This data describes a binding interaction between two proteins.

Sequence of chain A:
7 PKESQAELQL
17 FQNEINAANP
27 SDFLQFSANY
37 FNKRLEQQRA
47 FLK

Residue-level contacts at the interface:
Residue F29 in chain B is in contact with residue E13 in chain A (closest heavy-atom distance 3.5 Å).
Residue S33 in chain B is in contact with residue F37 in chain A (closest heavy-atom distance 3.6 Å).
Residue F17 in chain B interacts with residue F17 in chain A (closest heavy-atom distance 3.7 Å).
Residue F17 in chain B is in contact with residue L14 in chain A (closest heavy-atom distance 3.8 Å).
Residue F17 in chain B is in contact with residue F37 in chain A (closest heavy-atom distance 4.0 Å).
Residue L41 in chain B contacts residue A34 in chain A (closest heavy-atom distance 3.5 Å).
Residue P26 in chain B contacts residue S10 in chain A (closest heavy-atom distance 4.3 Å).
Residue L30 in chain B is in contact with residue E13 in chain A (closest heavy-atom distance 3.5 Å).
Residue N38 in chain B contacts residue N38 in chain A (closest heavy-atom distance 3.2 Å).
Residue L14 in chain B interacts with residue F17 in chain A (closest heavy-atom distance 3.8 Å).
Residue Q18 in chain B is in contact with residue Q18 in chain A (closest heavy-atom distance 2.9 Å).
Residue L6 in chain B interacts with residue N25 in chain A (closest heavy-atom distance 3.7 Å).
Residue L41 in chain B interacts with residue Q31 in chain A (closest heavy-atom distance 3.8 Å).
Residue L30 in chain B interacts with residue F37 in chain A (closest heavy-atom distance 3.7 Å).
Residue A34 in chain B contacts residue N38 in chain A (closest heavy-atom distance 3.8 Å).
Residue S10 in chain B is in contact with residue P26 in chain A (closest heavy-atom distance 4.4 Å).
Residue L41 in chain B contacts residue D28 in chain A (closest heavy-atom distance 5.0 Å).
Residue N25 in chain B interacts with residue S10 in chain A (closest heavy-atom distance 4.8 Å).
Residue F37 in chain B interacts with residue L30 in chain A (closest heavy-atom distance 3.8 Å).
Residue Q44 in chain B contacts residue L30 in chain A (closest heavy-atom distance 3.5 Å).
Residue L30 in chain B interacts with residue Q44 in chain A (closest heavy-atom distance 3.6 Å).
Residue F29 in chain B contacts residue S10 in chain A (closest heavy-atom distance 3.9 Å).
Residue Q31 in chain B is in contact with residue L41 in chain A (closest heavy-atom distance 3.8 Å).
Residue N25 in chain B contacts residue P7 in chain A (closest heavy-atom distance 3.2 Å).
Residue A34 in chain B is in contact with residue L41 in chain A (closest heavy-atom distance 3.5 Å).
Residue F37 in chain B is in contact with residue F17 in chain A (closest heavy-atom distance 3.9 Å).
Residue E13 in chain B is in contact with residue L30 in chain A (closest heavy-atom distance 3.7 Å).
Residue F37 in chain B contacts residue S33 in chain A (closest heavy-atom distance 3.6 Å).
Residue L14 in chain B interacts with residue Q18 in chain A (closest heavy-atom distance 4.5 Å).
Residue L41 in chain B interacts with residue L30 in chain A (closest heavy-atom distance 3.6 Å).
Residue R40 in chain B contacts residue L30 in chain A (closest heavy-atom distance 3.5 Å).
Residue F37 in chain B contacts residue A34 in chain A (closest heavy-atom distance 3.7 Å).
Residue S10 in chain B contacts residue F29 in chain A (closest heavy-atom distance 3.9 Å).
Residue Q18 in chain B interacts with residue L14 in chain A (closest heavy-atom distance 4.5 Å).
Residue S5 in chain B contacts residue N22 in chain A (closest heavy-atom distance 5.0 Å).
Residue L30 in chain B is in contact with residue L41 in chain A (closest heavy-atom distance 3.8 Å).
Residue F29 in chain B interacts with residue F37 in chain A (closest heavy-atom distance 3.9 Å).
Residue F29 in chain B interacts with residue L14 in chain A (closest heavy-atom distance 3.8 Å).
Residue E13 in chain B is in contact with residue F29 in chain A (closest heavy-atom distance 3.5 Å).
Residue N38 in chain B is in contact with residue A34 in chain A (closest heavy-atom distance 3.6 Å).
Residue F37 in chain B is in contact with residue F29 in chain A (closest heavy-atom distance 3.8 Å).
Residue P7 in chain B interacts with residue N25 in chain A (closest heavy-atom distance 3.1 Å).
Residue D28 in chain B interacts with residue L41 in chain A (closest heavy-atom distance 5.0 Å).
Residue S10 in chain B contacts residue N25 in chain A (closest heavy-atom distance 4.7 Å).
Residue L6 in chain B interacts with residue I21 in chain A (closest heavy-atom distance 3.7 Å).
Residue L14 in chain B interacts with residue F29 in chain A (closest heavy-atom distance 4.0 Å).
Residue F37 in chain B is in contact with residue F37 in chain A (closest heavy-atom distance 3.5 Å).
Residue L6 in chain B contacts residue N22 in chain A (closest heavy-atom distance 3.7 Å).
Residue A34 in chain B is in contact with residue F37 in chain A (closest heavy-atom distance 3.6 Å).
Residue L30 in chain B contacts residue R40 in chain A (closest heavy-atom distance 3.6 Å).

Sequence of chain B:
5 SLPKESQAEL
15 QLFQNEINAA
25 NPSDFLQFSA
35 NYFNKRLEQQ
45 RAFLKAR